Contacts between the two chains:
Residue F262 in chain B contacts residue V5 in chain A (closest heavy-atom distance 3.9 Å).
Residue F262 in chain B interacts with residue G7 in chain A (closest heavy-atom distance 4.9 Å).
Residue N274 in chain B interacts with residue G7 in chain A (closest heavy-atom distance 3.6 Å).
Residue R263 in chain B is in contact with residue S1 in chain A (closest heavy-atom distance 3.4 Å).
Residue E260 in chain B interacts with residue S1 in chain A (closest heavy-atom distance 3.5 Å).
Residue F219 in chain B interacts with residue S1 in chain A (closest heavy-atom distance 3.6 Å).

Sequence of chain B:
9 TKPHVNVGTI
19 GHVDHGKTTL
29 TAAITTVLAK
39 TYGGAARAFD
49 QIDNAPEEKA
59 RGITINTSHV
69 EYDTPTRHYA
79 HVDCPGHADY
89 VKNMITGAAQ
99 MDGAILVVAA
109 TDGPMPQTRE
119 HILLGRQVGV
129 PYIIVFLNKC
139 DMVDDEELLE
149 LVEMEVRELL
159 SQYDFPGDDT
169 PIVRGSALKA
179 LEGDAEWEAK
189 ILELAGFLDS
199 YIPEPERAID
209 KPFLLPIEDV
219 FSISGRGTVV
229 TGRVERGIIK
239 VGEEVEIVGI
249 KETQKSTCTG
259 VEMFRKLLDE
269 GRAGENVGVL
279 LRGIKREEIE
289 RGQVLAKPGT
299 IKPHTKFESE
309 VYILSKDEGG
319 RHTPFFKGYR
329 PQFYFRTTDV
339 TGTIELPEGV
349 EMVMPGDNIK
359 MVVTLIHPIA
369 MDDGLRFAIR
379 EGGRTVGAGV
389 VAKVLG

Sequence of chain A:
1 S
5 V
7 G

The following describes two proteins that form a bound complex.